These two protein chains interact to form a complex.

Sequence of the second protein:
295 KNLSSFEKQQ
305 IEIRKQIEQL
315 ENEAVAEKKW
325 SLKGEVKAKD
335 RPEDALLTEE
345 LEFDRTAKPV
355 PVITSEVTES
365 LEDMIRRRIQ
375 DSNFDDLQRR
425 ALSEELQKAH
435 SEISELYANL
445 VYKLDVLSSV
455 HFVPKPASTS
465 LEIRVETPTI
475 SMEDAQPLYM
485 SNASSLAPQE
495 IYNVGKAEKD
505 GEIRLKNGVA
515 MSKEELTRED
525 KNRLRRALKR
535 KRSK

Sequence of the first protein:
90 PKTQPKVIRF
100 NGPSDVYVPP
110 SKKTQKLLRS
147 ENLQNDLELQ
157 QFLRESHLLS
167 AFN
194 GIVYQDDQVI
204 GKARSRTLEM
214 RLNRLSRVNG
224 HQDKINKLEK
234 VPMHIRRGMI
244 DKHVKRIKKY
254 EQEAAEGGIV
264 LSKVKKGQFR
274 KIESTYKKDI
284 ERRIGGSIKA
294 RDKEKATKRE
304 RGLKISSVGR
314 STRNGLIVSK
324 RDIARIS

Contacts between the two chains:
Residue A433 in the second protein interacts with residue I203 in the first protein (closest heavy-atom distance 4.0 Å).
Residue E429 in the second protein is in contact with residue N169 in the first protein (closest heavy-atom distance 4.4 Å).
Residue L430 in the second protein contacts residue I203 in the first protein (closest heavy-atom distance 3.7 Å).
Residue E429 in the second protein contacts residue V196 in the first protein (closest heavy-atom distance 4.4 Å).
Residue E429 in the second protein interacts with residue I203 in the first protein (closest heavy-atom distance 3.3 Å).